Sequence of the first protein:
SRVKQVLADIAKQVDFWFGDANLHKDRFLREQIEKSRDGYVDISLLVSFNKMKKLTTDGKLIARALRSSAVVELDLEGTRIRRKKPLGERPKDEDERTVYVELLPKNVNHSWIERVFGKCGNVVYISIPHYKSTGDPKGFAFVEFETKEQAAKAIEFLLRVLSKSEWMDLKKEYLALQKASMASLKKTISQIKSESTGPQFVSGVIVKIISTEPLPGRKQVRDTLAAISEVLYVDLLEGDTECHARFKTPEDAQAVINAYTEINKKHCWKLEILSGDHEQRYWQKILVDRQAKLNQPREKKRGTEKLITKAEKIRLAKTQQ

Residue-level contacts at the interface:
Residue Q293 in the first protein contacts residue I154 in the second protein (closest heavy-atom distance 3.6 Å).
Residue R463 in the first protein interacts with residue I107 in the second protein (closest heavy-atom distance 4.5 Å).
Residue K414 in the first protein is in contact with residue R184 in the second protein (closest heavy-atom distance 3.2 Å).
Residue S296 in the first protein contacts residue A156 in the second protein (closest heavy-atom distance 3.8 Å).
Residue T467 in the first protein contacts residue V174 in the second protein (closest heavy-atom distance 3.6 Å).
Residue R463 in the first protein interacts with residue P170 in the second protein (closest heavy-atom distance 3.6 Å).
Residue Q293 in the first protein interacts with residue R151 in the second protein (closest heavy-atom distance 4.0 Å).
Residue W282 in the first protein is in contact with residue P144 in the second protein (closest heavy-atom distance 4.3 Å).
Residue K286 in the first protein contacts residue L147 in the second protein (closest heavy-atom distance 3.5 Å).
Residue Y289 in the first protein is in contact with residue I154 in the second protein (closest heavy-atom distance 3.7 Å).
Residue E460 in the first protein interacts with residue F175 in the second protein (closest heavy-atom distance 3.6 Å).
Residue Y289 in the first protein contacts residue F143 in the second protein (closest heavy-atom distance 2.6 Å).
Residue K286 in the first protein contacts residue R151 in the second protein (closest heavy-atom distance 4.0 Å).
Residue I307 in the first protein is in contact with residue D162 in the second protein (closest heavy-atom distance 4.2 Å).
Residue R463 in the first protein is in contact with residue Q158 in the second protein (closest heavy-atom distance 2.6 Å).
Residue F169 in the first protein contacts residue S146 in the second protein (closest heavy-atom distance 3.3 Å).
Residue Y129 in the first protein contacts residue A145 in the second protein (closest heavy-atom distance 4.4 Å).
Residue T303 in the first protein contacts residue V159 in the second protein (closest heavy-atom distance 4.1 Å).
Residue T452 in the first protein interacts with residue R108 in the second protein (closest heavy-atom distance 4.5 Å).
Residue L464 in the first protein is in contact with residue V176 in the second protein (closest heavy-atom distance 3.8 Å).
Residue L285 in the first protein contacts residue S141 in the second protein (closest heavy-atom distance 4.3 Å).
Residue Y289 in the first protein is in contact with residue G152 in the second protein (closest heavy-atom distance 3.0 Å).
Residue E288 in the first protein contacts residue S141 in the second protein (closest heavy-atom distance 4.1 Å).
Residue L300 in the first protein interacts with residue A156 in the second protein (closest heavy-atom distance 3.8 Å).
Residue L292 in the first protein is in contact with residue I154 in the second protein (closest heavy-atom distance 3.8 Å).
Residue Y129 in the first protein interacts with residue P144 in the second protein (closest heavy-atom distance 3.6 Å).
Residue L285 in the first protein is in contact with residue L147 in the second protein (closest heavy-atom distance 4.2 Å).
Residue R275 in the first protein contacts residue P144 in the second protein (closest heavy-atom distance 3.5 Å).
Residue Y129 in the first protein contacts residue S146 in the second protein (closest heavy-atom distance 3.8 Å).
Residue L464 in the first protein interacts with residue F175 in the second protein (closest heavy-atom distance 4.2 Å).
Residue Q293 in the first protein interacts with residue P153 in the second protein (closest heavy-atom distance 2.8 Å).
Residue E460 in the first protein is in contact with residue R104 in the second protein (closest heavy-atom distance 2.5 Å).
Residue R463 in the first protein interacts with residue V173 in the second protein (closest heavy-atom distance 2.6 Å).
Residue Y289 in the first protein is in contact with residue T148 in the second protein (closest heavy-atom distance 3.0 Å).
Residue Y289 in the first protein interacts with residue P153 in the second protein (closest heavy-atom distance 3.6 Å).
Residue R275 in the first protein interacts with residue A145 in the second protein (closest heavy-atom distance 2.9 Å).
Residue E288 in the first protein interacts with residue F143 in the second protein (closest heavy-atom distance 4.4 Å).
Residue Q293 in the first protein contacts residue G152 in the second protein (closest heavy-atom distance 3.9 Å).
Residue R463 in the first protein interacts with residue N171 in the second protein (closest heavy-atom distance 3.6 Å).
Residue I462 in the first protein contacts residue V159 in the second protein (closest heavy-atom distance 3.9 Å).
Residue Y289 in the first protein is in contact with residue R151 in the second protein (closest heavy-atom distance 4.2 Å).
Residue A459 in the first protein interacts with residue P157 in the second protein (closest heavy-atom distance 3.8 Å).
Residue I456 in the first protein interacts with residue P157 in the second protein (closest heavy-atom distance 3.7 Å).
Residue R275 in the first protein contacts residue F143 in the second protein (closest heavy-atom distance 3.0 Å).
Residue K466 in the first protein contacts residue D162 in the second protein (closest heavy-atom distance 3.3 Å).
Residue L300 in the first protein interacts with residue V159 in the second protein (closest heavy-atom distance 3.7 Å).
Residue S296 in the first protein contacts residue A155 in the second protein (closest heavy-atom distance 4.0 Å).
Residue L290 in the first protein is in contact with residue R151 in the second protein (closest heavy-atom distance 3.4 Å).
Residue R463 in the first protein contacts residue V159 in the second protein (closest heavy-atom distance 4.2 Å).
Residue Q468 in the first protein contacts residue E194 in the second protein (closest heavy-atom distance 4.3 Å).
Residue I456 in the first protein contacts residue R108 in the second protein (closest heavy-atom distance 3.5 Å).
Residue L285 in the first protein interacts with residue F143 in the second protein (closest heavy-atom distance 4.1 Å).
Residue L285 in the first protein interacts with residue P144 in the second protein (closest heavy-atom distance 3.6 Å).
Residue M297 in the first protein interacts with residue R108 in the second protein (closest heavy-atom distance 4.3 Å).
Residue S296 in the first protein is in contact with residue I154 in the second protein (closest heavy-atom distance 3.9 Å).
Residue L300 in the first protein contacts residue P157 in the second protein (closest heavy-atom distance 3.4 Å).
Residue E310 in the first protein contacts residue D162 in the second protein (closest heavy-atom distance 3.3 Å).
Residue R463 in the first protein contacts residue V174 in the second protein (closest heavy-atom distance 3.5 Å).
Residue R463 in the first protein interacts with residue P160 in the second protein (closest heavy-atom distance 4.2 Å).
Residue L464 in the first protein interacts with residue V174 in the second protein (closest heavy-atom distance 3.7 Å).

The following describes two proteins that form a bound complex.

Sequence of the second protein:
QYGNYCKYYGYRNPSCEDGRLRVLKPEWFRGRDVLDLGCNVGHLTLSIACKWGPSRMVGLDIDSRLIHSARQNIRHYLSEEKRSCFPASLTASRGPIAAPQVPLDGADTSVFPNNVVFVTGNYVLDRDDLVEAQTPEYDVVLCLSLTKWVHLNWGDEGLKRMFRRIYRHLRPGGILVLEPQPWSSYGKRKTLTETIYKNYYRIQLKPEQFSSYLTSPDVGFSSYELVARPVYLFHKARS